Sequence of protein 2:
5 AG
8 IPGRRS

This data describes a binding interaction between two proteins.

Sequence of protein 1:
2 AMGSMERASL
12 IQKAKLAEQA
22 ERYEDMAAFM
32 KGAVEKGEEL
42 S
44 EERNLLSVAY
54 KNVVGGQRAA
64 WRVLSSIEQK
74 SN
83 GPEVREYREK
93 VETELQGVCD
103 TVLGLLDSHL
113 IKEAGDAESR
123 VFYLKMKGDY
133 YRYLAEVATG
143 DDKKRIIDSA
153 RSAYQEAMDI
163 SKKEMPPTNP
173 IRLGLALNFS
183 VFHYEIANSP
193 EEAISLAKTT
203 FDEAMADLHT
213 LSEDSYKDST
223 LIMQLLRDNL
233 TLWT

Contacts between the two chains:
Residue L179 in protein 1 contacts residue I8 in protein 2 (closest heavy-atom distance 3.5 Å).
Residue V51 in protein 1 interacts with residue R12 in protein 2 (closest heavy-atom distance 3.7 Å).
Residue L227 in protein 1 contacts residue P9 in protein 2 (closest heavy-atom distance 3.9 Å).
Residue K54 in protein 1 is in contact with residue P9 in protein 2 (closest heavy-atom distance 4.5 Å).
Residue K54 in protein 1 contacts residue G10 in protein 2 (closest heavy-atom distance 3.5 Å).
Residue V183 in protein 1 contacts residue G6 in protein 2 (closest heavy-atom distance 3.6 Å).
Residue V51 in protein 1 contacts residue R11 in protein 2 (closest heavy-atom distance 3.6 Å).
Residue N55 in protein 1 interacts with residue R12 in protein 2 (closest heavy-atom distance 4.7 Å).
Residue K54 in protein 1 interacts with residue R11 in protein 2 (closest heavy-atom distance 4.1 Å).
Residue G176 in protein 1 interacts with residue I8 in protein 2 (closest heavy-atom distance 3.8 Å).
Residue E19 in protein 1 is in contact with residue S13 in protein 2 (closest heavy-atom distance 2.6 Å).
Residue N231 in protein 1 contacts residue A5 in protein 2 (closest heavy-atom distance 3.4 Å).
Residue L179 in protein 1 contacts residue G6 in protein 2 (closest heavy-atom distance 3.7 Å).
Residue K127 in protein 1 contacts residue I8 in protein 2 (closest heavy-atom distance 3.9 Å).
Residue E19 in protein 1 interacts with residue R12 in protein 2 (closest heavy-atom distance 3.6 Å).
Residue N55 in protein 1 interacts with residue R11 in protein 2 (closest heavy-atom distance 2.9 Å).
Residue V51 in protein 1 is in contact with residue G10 in protein 2 (closest heavy-atom distance 3.5 Å).
Residue V183 in protein 1 is in contact with residue A5 in protein 2 (closest heavy-atom distance 4.3 Å).
Residue Y186 in protein 1 contacts residue A5 in protein 2 (closest heavy-atom distance 4.9 Å).
Residue L227 in protein 1 contacts residue I8 in protein 2 (closest heavy-atom distance 4.4 Å).
Residue E187 in protein 1 interacts with residue A5 in protein 2 (closest heavy-atom distance 3.1 Å).
Residue N180 in protein 1 interacts with residue I8 in protein 2 (closest heavy-atom distance 2.9 Å).
Residue L48 in protein 1 interacts with residue S13 in protein 2 (closest heavy-atom distance 4.2 Å).
Residue I224 in protein 1 is in contact with residue I8 in protein 2 (closest heavy-atom distance 4.2 Å).
Residue N55 in protein 1 interacts with residue G10 in protein 2 (closest heavy-atom distance 4.8 Å).
Residue W235 in protein 1 is in contact with residue A5 in protein 2 (closest heavy-atom distance 3.5 Å).
Residue S50 in protein 1 contacts residue G10 in protein 2 (closest heavy-atom distance 4.3 Å).
Residue L234 in protein 1 contacts residue A5 in protein 2 (closest heavy-atom distance 3.4 Å).
Residue G59 in protein 1 contacts residue R11 in protein 2 (closest heavy-atom distance 3.9 Å).
Residue V51 in protein 1 contacts residue S13 in protein 2 (closest heavy-atom distance 3.7 Å).
Residue K54 in protein 1 contacts residue I8 in protein 2 (closest heavy-atom distance 4.7 Å).
Residue Y24 in protein 1 is in contact with residue R11 in protein 2 (closest heavy-atom distance 4.1 Å).
Residue N231 in protein 1 interacts with residue G6 in protein 2 (closest heavy-atom distance 2.8 Å).
Residue G58 in protein 1 interacts with residue R11 in protein 2 (closest heavy-atom distance 3.6 Å).
Residue E19 in protein 1 interacts with residue R11 in protein 2 (closest heavy-atom distance 4.4 Å).